Sequence of chain B:
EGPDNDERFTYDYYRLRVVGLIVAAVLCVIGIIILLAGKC

Sequence of chain A:
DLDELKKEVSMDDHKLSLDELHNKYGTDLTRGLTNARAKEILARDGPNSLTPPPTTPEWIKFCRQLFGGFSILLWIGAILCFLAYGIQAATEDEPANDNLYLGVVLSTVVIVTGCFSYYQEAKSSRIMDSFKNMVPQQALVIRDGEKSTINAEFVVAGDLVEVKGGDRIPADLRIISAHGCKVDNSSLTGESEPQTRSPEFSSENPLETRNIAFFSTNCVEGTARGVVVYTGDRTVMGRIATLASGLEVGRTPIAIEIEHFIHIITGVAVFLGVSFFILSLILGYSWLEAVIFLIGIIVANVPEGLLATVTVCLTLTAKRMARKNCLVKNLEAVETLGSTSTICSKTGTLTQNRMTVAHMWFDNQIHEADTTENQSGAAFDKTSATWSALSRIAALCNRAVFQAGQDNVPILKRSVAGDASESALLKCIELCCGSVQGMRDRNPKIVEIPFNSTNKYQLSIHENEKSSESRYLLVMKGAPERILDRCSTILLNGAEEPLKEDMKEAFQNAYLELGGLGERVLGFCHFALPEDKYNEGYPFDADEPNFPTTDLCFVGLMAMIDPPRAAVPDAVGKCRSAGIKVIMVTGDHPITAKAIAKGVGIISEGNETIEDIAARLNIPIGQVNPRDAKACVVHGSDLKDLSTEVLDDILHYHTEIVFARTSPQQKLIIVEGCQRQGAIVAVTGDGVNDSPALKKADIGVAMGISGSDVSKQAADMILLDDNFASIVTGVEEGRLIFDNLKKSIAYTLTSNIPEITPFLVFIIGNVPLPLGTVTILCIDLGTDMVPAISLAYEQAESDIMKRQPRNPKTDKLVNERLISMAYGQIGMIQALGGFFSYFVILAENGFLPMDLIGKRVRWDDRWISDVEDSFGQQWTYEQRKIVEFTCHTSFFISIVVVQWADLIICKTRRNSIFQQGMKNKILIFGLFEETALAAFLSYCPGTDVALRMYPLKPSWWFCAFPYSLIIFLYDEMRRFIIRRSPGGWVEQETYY

This data describes a binding interaction between two proteins.

Residue-level contacts at the interface:
Residue K957 in chain A is in contact with residue A60 in chain B (closest heavy-atom distance 2.4 Å).
Residue A971 in chain A contacts residue G43 in chain B (closest heavy-atom distance 4.4 Å).
Residue C976 in chain A contacts residue R40 in chain B (closest heavy-atom distance 4.9 Å).
Residue K957 in chain A is in contact with residue I57 in chain B (closest heavy-atom distance 3.8 Å).
Residue F961 in chain A contacts residue L58 in chain B (closest heavy-atom distance 3.7 Å).
Residue Y975 in chain A is in contact with residue R40 in chain B (closest heavy-atom distance 3.8 Å).
Residue A968 in chain A contacts residue C51 in chain B (closest heavy-atom distance 4.1 Å).
Residue F972 in chain A contacts residue L44 in chain B (closest heavy-atom distance 4.5 Å).
Residue L988 in chain A is in contact with residue L39 in chain B (closest heavy-atom distance 3.2 Å).
Residue P987 in chain A contacts residue R40 in chain B (closest heavy-atom distance 3.2 Å).
Residue K989 in chain A is in contact with residue Y36 in chain B (closest heavy-atom distance 3.3 Å).
Residue P977 in chain A interacts with residue L44 in chain B (closest heavy-atom distance 4.4 Å).
Residue P990 in chain A contacts residue L39 in chain B (closest heavy-atom distance 3.5 Å).
Residue C976 in chain A contacts residue L44 in chain B (closest heavy-atom distance 4.1 Å).
Residue Y975 in chain A contacts residue L44 in chain B (closest heavy-atom distance 3.6 Å).
Residue E965 in chain A is in contact with residue G54 in chain B (closest heavy-atom distance 4.6 Å).
Residue K957 in chain A is in contact with residue L58 in chain B (closest heavy-atom distance 4.8 Å).
Residue F964 in chain A contacts residue L50 in chain B (closest heavy-atom distance 3.5 Å).
Residue T967 in chain A contacts residue L50 in chain B (closest heavy-atom distance 3.7 Å).
Residue F961 in chain A is in contact with residue G54 in chain B (closest heavy-atom distance 3.3 Å).
Residue I958 in chain A contacts residue L58 in chain B (closest heavy-atom distance 3.6 Å).
Residue F964 in chain A contacts residue I57 in chain B (closest heavy-atom distance 3.9 Å).
Residue K989 in chain A is in contact with residue Y34 in chain B (closest heavy-atom distance 3.7 Å).
Residue Y975 in chain A interacts with residue L39 in chain B (closest heavy-atom distance 4.0 Å).
Residue P987 in chain A contacts residue Y36 in chain B (closest heavy-atom distance 4.3 Å).
Residue K957 in chain A contacts residue G61 in chain B (closest heavy-atom distance 3.9 Å).
Residue A971 in chain A is in contact with residue A47 in chain B (closest heavy-atom distance 3.6 Å).
Residue A968 in chain A is in contact with residue L50 in chain B (closest heavy-atom distance 4.5 Å).
Residue E965 in chain A interacts with residue I55 in chain B (closest heavy-atom distance 4.4 Å).
Residue F964 in chain A contacts residue I53 in chain B (closest heavy-atom distance 3.8 Å).
Residue F964 in chain A is in contact with residue G54 in chain B (closest heavy-atom distance 3.8 Å).
Residue I960 in chain A interacts with residue I57 in chain B (closest heavy-atom distance 3.7 Å).
Residue P990 in chain A is in contact with residue Y34 in chain B (closest heavy-atom distance 4.0 Å).
Residue K989 in chain A contacts residue L39 in chain B (closest heavy-atom distance 4.0 Å).
Residue F972 in chain A is in contact with residue A47 in chain B (closest heavy-atom distance 4.3 Å).
Residue A968 in chain A contacts residue A47 in chain B (closest heavy-atom distance 3.7 Å).
Residue A971 in chain A is in contact with residue L44 in chain B (closest heavy-atom distance 4.6 Å).
Residue Y975 in chain A contacts residue G43 in chain B (closest heavy-atom distance 3.7 Å).
Residue E965 in chain A interacts with residue C51 in chain B (closest heavy-atom distance 3.6 Å).
Residue D980 in chain A interacts with residue R40 in chain B (closest heavy-atom distance 2.8 Å).
Residue G978 in chain A is in contact with residue R40 in chain B (closest heavy-atom distance 5.0 Å).
Residue P977 in chain A contacts residue R40 in chain B (closest heavy-atom distance 4.2 Å).
Residue F961 in chain A contacts residue I55 in chain B (closest heavy-atom distance 3.8 Å).
Residue S974 in chain A contacts residue R40 in chain B (closest heavy-atom distance 4.7 Å).